Sequence of the first protein:
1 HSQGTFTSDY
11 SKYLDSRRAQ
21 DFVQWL

Sequence of the second protein:
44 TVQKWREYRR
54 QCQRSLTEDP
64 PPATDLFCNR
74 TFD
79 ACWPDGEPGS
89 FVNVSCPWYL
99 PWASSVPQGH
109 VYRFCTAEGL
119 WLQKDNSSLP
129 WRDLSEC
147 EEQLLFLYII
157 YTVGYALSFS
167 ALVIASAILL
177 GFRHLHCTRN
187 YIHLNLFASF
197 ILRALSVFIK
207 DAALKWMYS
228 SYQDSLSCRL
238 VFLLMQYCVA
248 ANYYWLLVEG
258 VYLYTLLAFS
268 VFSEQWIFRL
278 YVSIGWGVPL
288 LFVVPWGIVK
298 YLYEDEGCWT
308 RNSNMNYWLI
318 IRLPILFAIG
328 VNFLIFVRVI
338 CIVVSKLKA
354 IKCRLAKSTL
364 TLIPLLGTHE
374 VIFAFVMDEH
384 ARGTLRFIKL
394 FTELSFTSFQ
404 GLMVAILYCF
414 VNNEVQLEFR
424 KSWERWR

Interface contacts:
Residue W315 in the second protein interacts with residue H1 in the first protein (closest heavy-atom distance 3.3 Å).
Residue Y154 in the second protein contacts residue Y10 in the first protein (closest heavy-atom distance 4.1 Å).
Residue V246 in the second protein is in contact with residue H1 in the first protein (closest heavy-atom distance 3.5 Å).
Residue P99 in the second protein contacts residue Q20 in the first protein (closest heavy-atom distance 4.5 Å).
Residue L210 in the second protein is in contact with residue S11 in the first protein (closest heavy-atom distance 4.2 Å).
Residue Y214 in the second protein contacts residue L14 in the first protein (closest heavy-atom distance 3.3 Å).
Residue L397 in the second protein contacts residue S2 in the first protein (closest heavy-atom distance 4.0 Å).
Residue T307 in the second protein is in contact with residue T7 in the first protein (closest heavy-atom distance 3.7 Å).
Residue A79 in the second protein contacts residue V23 in the first protein (closest heavy-atom distance 4.4 Å).
Residue L323 in the second protein is in contact with residue H1 in the first protein (closest heavy-atom distance 4.4 Å).
Residue L150 in the second protein interacts with residue F6 in the first protein (closest heavy-atom distance 3.9 Å).
Residue Y214 in the second protein is in contact with residue R18 in the first protein (closest heavy-atom distance 3.8 Å).
Residue F239 in the second protein contacts residue T7 in the first protein (closest heavy-atom distance 4.1 Å).
Residue R308 in the second protein contacts residue D15 in the first protein (closest heavy-atom distance 2.9 Å).
Residue E396 in the second protein interacts with residue S2 in the first protein (closest heavy-atom distance 3.1 Å).
Residue L153 in the second protein is in contact with residue F6 in the first protein (closest heavy-atom distance 3.4 Å).
Residue R319 in the second protein interacts with residue H1 in the first protein (closest heavy-atom distance 3.8 Å).
Residue V45 in the second protein interacts with residue D15 in the first protein (closest heavy-atom distance 2.9 Å).
Residue Y214 in the second protein interacts with residue S11 in the first protein (closest heavy-atom distance 2.8 Å).
Residue R308 in the second protein is in contact with residue S11 in the first protein (closest heavy-atom distance 3.5 Å).
Residue V203 in the second protein interacts with residue Q3 in the first protein (closest heavy-atom distance 3.5 Å).
Residue T307 in the second protein is in contact with residue S8 in the first protein (closest heavy-atom distance 3.6 Å).
Residue F75 in the second protein contacts residue L26 in the first protein (closest heavy-atom distance 4.4 Å).
Residue A79 in the second protein is in contact with residue L26 in the first protein (closest heavy-atom distance 4.5 Å).
Residue R308 in the second protein contacts residue K12 in the first protein (closest heavy-atom distance 3.6 Å).
Residue Y161 in the second protein contacts residue Q3 in the first protein (closest heavy-atom distance 3.9 Å).
Residue L150 in the second protein is in contact with residue D9 in the first protein (closest heavy-atom distance 3.9 Å).
Residue L393 in the second protein contacts residue F6 in the first protein (closest heavy-atom distance 4.4 Å).
Residue D76 in the second protein is in contact with residue L26 in the first protein (closest heavy-atom distance 2.9 Å).
Residue L397 in the second protein contacts residue Q3 in the first protein (closest heavy-atom distance 3.5 Å).
Residue Y157 in the second protein contacts residue Q3 in the first protein (closest heavy-atom distance 3.9 Å).
Residue Q243 in the second protein interacts with residue H1 in the first protein (closest heavy-atom distance 3.6 Å).
Residue Y214 in the second protein is in contact with residue D15 in the first protein (closest heavy-atom distance 3.4 Å).
Residue L151 in the second protein interacts with residue Y10 in the first protein (closest heavy-atom distance 4.4 Å).
Residue L150 in the second protein contacts residue Y10 in the first protein (closest heavy-atom distance 3.8 Å).
Residue I322 in the second protein is in contact with residue H1 in the first protein (closest heavy-atom distance 4.6 Å).
Residue L150 in the second protein contacts residue Y13 in the first protein (closest heavy-atom distance 3.9 Å).
Residue N309 in the second protein contacts residue G4 in the first protein (closest heavy-atom distance 4.5 Å).
Residue D381 in the second protein contacts residue T5 in the first protein (closest heavy-atom distance 4.0 Å).
Residue L98 in the second protein interacts with residue Q20 in the first protein (closest heavy-atom distance 4.2 Å).
Residue T44 in the second protein contacts residue D15 in the first protein (closest heavy-atom distance 4.5 Å).
Residue V45 in the second protein interacts with residue R18 in the first protein (closest heavy-atom distance 3.1 Å).
Residue L210 in the second protein is in contact with residue L14 in the first protein (closest heavy-atom distance 4.3 Å).
Residue E147 in the second protein is in contact with residue Y13 in the first protein (closest heavy-atom distance 3.9 Å).
Residue L393 in the second protein is in contact with residue T5 in the first protein (closest heavy-atom distance 4.0 Å).
Residue L210 in the second protein contacts residue T7 in the first protein (closest heavy-atom distance 4.4 Å).
Residue K392 in the second protein is in contact with residue S2 in the first protein (closest heavy-atom distance 4.5 Å).
Residue L393 in the second protein interacts with residue D9 in the first protein (closest heavy-atom distance 4.5 Å).
Residue K206 in the second protein interacts with residue T7 in the first protein (closest heavy-atom distance 3.2 Å).
Residue R389 in the second protein contacts residue D9 in the first protein (closest heavy-atom distance 2.5 Å).
Residue L393 in the second protein is in contact with residue S2 in the first protein (closest heavy-atom distance 4.0 Å).
Residue T307 in the second protein interacts with residue S11 in the first protein (closest heavy-atom distance 3.6 Å).
Residue W315 in the second protein contacts residue T5 in the first protein (closest heavy-atom distance 3.9 Å).
Residue Y250 in the second protein contacts residue H1 in the first protein (closest heavy-atom distance 3.8 Å).
Residue Q46 in the second protein contacts residue R18 in the first protein (closest heavy-atom distance 4.3 Å).
Residue Y154 in the second protein contacts residue F6 in the first protein (closest heavy-atom distance 4.2 Å).
Residue L210 in the second protein interacts with residue Y10 in the first protein (closest heavy-atom distance 3.6 Å).
Residue V45 in the second protein interacts with residue A19 in the first protein (closest heavy-atom distance 3.9 Å).
Residue N309 in the second protein interacts with residue S8 in the first protein (closest heavy-atom distance 3.2 Å).
Residue W315 in the second protein contacts residue G4 in the first protein (closest heavy-atom distance 3.8 Å).

These two protein chains interact to form a complex.